Sequence of protein 1:
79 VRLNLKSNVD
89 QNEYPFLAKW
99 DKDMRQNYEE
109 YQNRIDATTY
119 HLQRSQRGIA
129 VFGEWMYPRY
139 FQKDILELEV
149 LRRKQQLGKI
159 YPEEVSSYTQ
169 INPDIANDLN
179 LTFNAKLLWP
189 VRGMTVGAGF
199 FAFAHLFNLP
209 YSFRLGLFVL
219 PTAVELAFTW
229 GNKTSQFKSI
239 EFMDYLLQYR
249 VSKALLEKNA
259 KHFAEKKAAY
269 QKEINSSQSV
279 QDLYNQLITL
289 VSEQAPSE

The following describes two proteins that form a bound complex.

Residue-level contacts at the interface:
Residue V289 in protein 1 contacts residue F66 in protein 2 (closest heavy-atom distance 4.2 Å).
Residue S290 in protein 1 interacts with residue F75 in protein 2 (closest heavy-atom distance 4.2 Å).
Residue S295 in protein 1 is in contact with residue N79 in protein 2 (closest heavy-atom distance 3.6 Å).
Residue V289 in protein 1 contacts residue F75 in protein 2 (closest heavy-atom distance 3.7 Å).
Residue Y282 in protein 1 contacts residue L44 in protein 2 (closest heavy-atom distance 4.3 Å).
Residue Q279 in protein 1 is in contact with residue Q40 in protein 2 (closest heavy-atom distance 4.3 Å).
Residue L285 in protein 1 contacts residue I53 in protein 2 (closest heavy-atom distance 4.2 Å).
Residue E296 in protein 1 interacts with residue Q76 in protein 2 (closest heavy-atom distance 3.6 Å).
Residue L285 in protein 1 contacts residue I60 in protein 2 (closest heavy-atom distance 3.7 Å).
Residue Q124 in protein 1 interacts with residue Y8 in protein 2 (closest heavy-atom distance 4.3 Å).
Residue Q284 in protein 1 contacts residue D58 in protein 2 (closest heavy-atom distance 3.2 Å).
Residue V278 in protein 1 contacts residue S41 in protein 2 (closest heavy-atom distance 4.0 Å).
Residue Q284 in protein 1 is in contact with residue I60 in protein 2 (closest heavy-atom distance 3.2 Å).
Residue I272 in protein 1 contacts residue I55 in protein 2 (closest heavy-atom distance 3.8 Å).
Residue V289 in protein 1 is in contact with residue L69 in protein 2 (closest heavy-atom distance 4.4 Å).
Residue L281 in protein 1 is in contact with residue I60 in protein 2 (closest heavy-atom distance 3.0 Å).
Residue Y282 in protein 1 is in contact with residue Q40 in protein 2 (closest heavy-atom distance 3.3 Å).
Residue L285 in protein 1 is in contact with residue L44 in protein 2 (closest heavy-atom distance 3.6 Å).
Residue V289 in protein 1 contacts residue E71 in protein 2 (closest heavy-atom distance 4.0 Å).
Residue V278 in protein 1 is in contact with residue L44 in protein 2 (closest heavy-atom distance 4.0 Å).
Residue V289 in protein 1 is in contact with residue V72 in protein 2 (closest heavy-atom distance 4.2 Å).
Residue E271 in protein 1 is in contact with residue T49 in protein 2 (closest heavy-atom distance 3.4 Å).
Residue S274 in protein 1 is in contact with residue G57 in protein 2 (closest heavy-atom distance 2.0 Å).
Residue Q279 in protein 1 is in contact with residue Y37 in protein 2 (closest heavy-atom distance 3.2 Å).
Residue Q292 in protein 1 interacts with residue Q62 in protein 2 (closest heavy-atom distance 4.0 Å).
Residue A293 in protein 1 is in contact with residue F66 in protein 2 (closest heavy-atom distance 3.6 Å).
Residue Y282 in protein 1 contacts residue E71 in protein 2 (closest heavy-atom distance 2.7 Å).
Residue A293 in protein 1 contacts residue V72 in protein 2 (closest heavy-atom distance 4.0 Å).
Residue I272 in protein 1 contacts residue S48 in protein 2 (closest heavy-atom distance 3.6 Å).
Residue V278 in protein 1 interacts with residue Q40 in protein 2 (closest heavy-atom distance 4.3 Å).
Residue L288 in protein 1 interacts with residue I60 in protein 2 (closest heavy-atom distance 3.7 Å).
Residue N273 in protein 1 interacts with residue I55 in protein 2 (closest heavy-atom distance 3.1 Å).
Residue N273 in protein 1 is in contact with residue T56 in protein 2 (closest heavy-atom distance 4.1 Å).
Residue F261 in protein 1 contacts residue Y37 in protein 2 (closest heavy-atom distance 3.9 Å).
Residue Q284 in protein 1 contacts residue N59 in protein 2 (closest heavy-atom distance 3.4 Å).
Residue L285 in protein 1 contacts residue L69 in protein 2 (closest heavy-atom distance 4.0 Å).
Residue Y282 in protein 1 is in contact with residue S43 in protein 2 (closest heavy-atom distance 4.0 Å).
Residue L288 in protein 1 interacts with residue Q61 in protein 2 (closest heavy-atom distance 4.4 Å).
Residue E271 in protein 1 is in contact with residue S48 in protein 2 (closest heavy-atom distance 2.8 Å).
Residue N257 in protein 1 is in contact with residue L34 in protein 2 (closest heavy-atom distance 4.0 Å).
Residue L281 in protein 1 contacts residue L44 in protein 2 (closest heavy-atom distance 3.8 Å).
Residue L281 in protein 1 contacts residue I55 in protein 2 (closest heavy-atom distance 4.1 Å).
Residue F261 in protein 1 interacts with residue E38 in protein 2 (closest heavy-atom distance 3.8 Å).
Residue Y268 in protein 1 is in contact with residue S41 in protein 2 (closest heavy-atom distance 4.0 Å).
Residue P294 in protein 1 contacts residue Q76 in protein 2 (closest heavy-atom distance 3.1 Å).
Residue I286 in protein 1 interacts with residue E71 in protein 2 (closest heavy-atom distance 4.3 Å).
Residue L288 in protein 1 contacts residue Q62 in protein 2 (closest heavy-atom distance 4.4 Å).
Residue Q121 in protein 1 interacts with residue Y8 in protein 2 (closest heavy-atom distance 3.2 Å).
Residue S295 in protein 1 is in contact with residue Q76 in protein 2 (closest heavy-atom distance 3.2 Å).
Residue S274 in protein 1 interacts with residue D58 in protein 2 (closest heavy-atom distance 4.2 Å).
Residue H260 in protein 1 interacts with residue E38 in protein 2 (closest heavy-atom distance 2.6 Å).
Residue Q276 in protein 1 is in contact with residue D58 in protein 2 (closest heavy-atom distance 2.9 Å).
Residue R125 in protein 1 interacts with residue D4 in protein 2 (closest heavy-atom distance 4.0 Å).
Residue Y268 in protein 1 interacts with residue L45 in protein 2 (closest heavy-atom distance 3.3 Å).
Residue L285 in protein 1 is in contact with residue E71 in protein 2 (closest heavy-atom distance 4.2 Å).
Residue F261 in protein 1 contacts residue L34 in protein 2 (closest heavy-atom distance 3.5 Å).
Residue A293 in protein 1 contacts residue F75 in protein 2 (closest heavy-atom distance 4.1 Å).
Residue E271 in protein 1 interacts with residue L45 in protein 2 (closest heavy-atom distance 4.3 Å).
Residue Q276 in protein 1 interacts with residue G57 in protein 2 (closest heavy-atom distance 4.3 Å).
Residue V278 in protein 1 is in contact with residue Y37 in protein 2 (closest heavy-atom distance 3.0 Å).

Sequence of protein 2:
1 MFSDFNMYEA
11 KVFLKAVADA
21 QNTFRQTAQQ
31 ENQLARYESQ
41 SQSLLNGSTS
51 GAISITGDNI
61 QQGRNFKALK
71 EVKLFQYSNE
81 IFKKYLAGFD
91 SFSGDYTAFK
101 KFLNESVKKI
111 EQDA